Sequence of chain A:
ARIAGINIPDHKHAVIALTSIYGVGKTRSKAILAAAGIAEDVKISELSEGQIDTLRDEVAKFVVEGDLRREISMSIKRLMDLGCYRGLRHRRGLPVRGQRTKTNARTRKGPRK

Sequence of chain B:
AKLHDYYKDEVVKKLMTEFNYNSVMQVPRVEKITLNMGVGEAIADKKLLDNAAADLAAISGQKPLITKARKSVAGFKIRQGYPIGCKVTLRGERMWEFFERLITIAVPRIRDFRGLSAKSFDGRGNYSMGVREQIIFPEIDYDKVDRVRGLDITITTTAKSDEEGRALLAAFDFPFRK

These two protein chains interact to form a complex.

Contacts between the two chains:
Residue R114 in chain B interacts with residue R70 in chain A (closest heavy-atom distance 3.0 Å).
Residue R109 in chain B contacts residue A4 in chain A (closest heavy-atom distance 3.5 Å).
Residue D143 in chain B contacts residue N7 in chain A (closest heavy-atom distance 4.8 Å).
Residue I136 in chain B contacts residue R2 in chain A (closest heavy-atom distance 3.3 Å).
Residue Y142 in chain B is in contact with residue R2 in chain A (closest heavy-atom distance 3.3 Å).
Residue I110 in chain B is in contact with residue D67 in chain A (closest heavy-atom distance 4.8 Å).
Residue R114 in chain B is in contact with residue G66 in chain A (closest heavy-atom distance 4.9 Å).
Residue I136 in chain B is in contact with residue G5 in chain A (closest heavy-atom distance 5.0 Å).
Residue I136 in chain B interacts with residue I6 in chain A (closest heavy-atom distance 4.0 Å).
Residue R114 in chain B is in contact with residue D67 in chain A (closest heavy-atom distance 4.8 Å).
Residue R111 in chain B is in contact with residue I6 in chain A (closest heavy-atom distance 4.1 Å).